Residue-level contacts at the interface:
Residue K200 in the first protein contacts residue K377 in the second protein (closest heavy-atom distance 4.4 Å).
Residue E235 in the first protein is in contact with residue S369 in the second protein (closest heavy-atom distance 3.7 Å).
Residue K200 in the first protein interacts with residue E378 in the second protein (closest heavy-atom distance 4.9 Å).
Residue K200 in the first protein interacts with residue D381 in the second protein (closest heavy-atom distance 4.8 Å).

Sequence of the second protein:
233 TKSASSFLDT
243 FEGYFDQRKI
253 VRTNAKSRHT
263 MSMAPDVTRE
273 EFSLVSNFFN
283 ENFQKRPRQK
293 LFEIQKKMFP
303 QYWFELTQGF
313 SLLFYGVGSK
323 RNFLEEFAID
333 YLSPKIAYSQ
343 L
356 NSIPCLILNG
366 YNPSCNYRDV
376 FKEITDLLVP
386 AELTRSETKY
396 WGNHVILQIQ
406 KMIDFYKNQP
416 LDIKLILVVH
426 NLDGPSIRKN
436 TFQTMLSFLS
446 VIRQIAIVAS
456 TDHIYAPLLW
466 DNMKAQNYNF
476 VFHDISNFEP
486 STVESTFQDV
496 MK

Sequence of the first protein:
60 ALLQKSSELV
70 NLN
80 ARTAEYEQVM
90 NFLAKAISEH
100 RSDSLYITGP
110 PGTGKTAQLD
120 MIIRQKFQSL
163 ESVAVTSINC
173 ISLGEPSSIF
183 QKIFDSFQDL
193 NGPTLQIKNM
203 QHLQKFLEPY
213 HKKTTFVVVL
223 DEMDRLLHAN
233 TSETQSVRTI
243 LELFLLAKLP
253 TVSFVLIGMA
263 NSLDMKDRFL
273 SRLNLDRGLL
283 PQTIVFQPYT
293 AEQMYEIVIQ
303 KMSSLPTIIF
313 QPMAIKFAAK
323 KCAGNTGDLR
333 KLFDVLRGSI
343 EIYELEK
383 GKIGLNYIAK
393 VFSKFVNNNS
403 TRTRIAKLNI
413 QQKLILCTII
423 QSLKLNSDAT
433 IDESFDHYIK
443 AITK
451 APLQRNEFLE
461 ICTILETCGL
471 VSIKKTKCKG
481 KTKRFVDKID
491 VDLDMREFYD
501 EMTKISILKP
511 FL

This data describes a binding interaction between two proteins.